These two protein chains interact to form a complex.

Residue-level contacts at the interface:
Residue N371 in protein 1 interacts with residue Q222 in protein 2 (closest heavy-atom distance 4.2 Å).
Residue E34 in protein 1 is in contact with residue T265 in protein 2 (closest heavy-atom distance 4.7 Å).

Sequence of protein 1:
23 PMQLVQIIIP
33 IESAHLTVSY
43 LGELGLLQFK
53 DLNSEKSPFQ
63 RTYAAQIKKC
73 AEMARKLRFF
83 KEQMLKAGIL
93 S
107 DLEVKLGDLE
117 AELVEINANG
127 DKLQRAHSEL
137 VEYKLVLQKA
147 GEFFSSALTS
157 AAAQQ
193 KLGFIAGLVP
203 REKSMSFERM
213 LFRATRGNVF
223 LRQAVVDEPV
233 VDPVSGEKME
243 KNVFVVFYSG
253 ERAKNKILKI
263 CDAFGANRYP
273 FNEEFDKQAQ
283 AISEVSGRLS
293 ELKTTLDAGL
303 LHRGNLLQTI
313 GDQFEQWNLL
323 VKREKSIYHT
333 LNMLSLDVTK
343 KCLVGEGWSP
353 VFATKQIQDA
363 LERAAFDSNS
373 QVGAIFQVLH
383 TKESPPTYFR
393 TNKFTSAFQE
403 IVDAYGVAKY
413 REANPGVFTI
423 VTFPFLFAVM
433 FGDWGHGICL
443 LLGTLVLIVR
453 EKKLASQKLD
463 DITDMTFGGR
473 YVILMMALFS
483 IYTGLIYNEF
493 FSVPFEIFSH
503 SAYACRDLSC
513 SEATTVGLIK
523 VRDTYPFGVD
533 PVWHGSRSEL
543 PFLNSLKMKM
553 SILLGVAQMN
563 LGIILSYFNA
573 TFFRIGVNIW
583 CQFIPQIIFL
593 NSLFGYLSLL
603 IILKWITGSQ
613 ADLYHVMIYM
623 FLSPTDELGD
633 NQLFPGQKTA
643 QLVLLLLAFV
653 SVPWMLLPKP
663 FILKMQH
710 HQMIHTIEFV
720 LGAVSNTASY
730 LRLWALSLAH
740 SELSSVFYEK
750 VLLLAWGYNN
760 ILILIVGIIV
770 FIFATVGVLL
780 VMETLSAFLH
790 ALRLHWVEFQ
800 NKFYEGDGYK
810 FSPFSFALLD

Sequence of protein 2:
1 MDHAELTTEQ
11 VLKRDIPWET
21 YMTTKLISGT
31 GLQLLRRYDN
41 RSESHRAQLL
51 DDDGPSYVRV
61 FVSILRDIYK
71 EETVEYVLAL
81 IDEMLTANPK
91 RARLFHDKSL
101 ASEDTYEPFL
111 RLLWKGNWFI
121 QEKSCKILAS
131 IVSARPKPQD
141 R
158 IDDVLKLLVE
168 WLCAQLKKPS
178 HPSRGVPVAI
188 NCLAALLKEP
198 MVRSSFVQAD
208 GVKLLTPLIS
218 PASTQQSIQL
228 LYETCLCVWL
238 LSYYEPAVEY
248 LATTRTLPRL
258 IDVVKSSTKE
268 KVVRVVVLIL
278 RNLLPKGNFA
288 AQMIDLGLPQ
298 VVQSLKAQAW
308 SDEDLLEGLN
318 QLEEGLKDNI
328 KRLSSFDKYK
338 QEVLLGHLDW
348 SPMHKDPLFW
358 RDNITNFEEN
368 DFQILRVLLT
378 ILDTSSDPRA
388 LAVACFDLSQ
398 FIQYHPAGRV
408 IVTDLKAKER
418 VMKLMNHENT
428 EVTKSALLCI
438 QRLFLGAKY